Sequence of protein 2:
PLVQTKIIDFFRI

Sequence of protein 1:
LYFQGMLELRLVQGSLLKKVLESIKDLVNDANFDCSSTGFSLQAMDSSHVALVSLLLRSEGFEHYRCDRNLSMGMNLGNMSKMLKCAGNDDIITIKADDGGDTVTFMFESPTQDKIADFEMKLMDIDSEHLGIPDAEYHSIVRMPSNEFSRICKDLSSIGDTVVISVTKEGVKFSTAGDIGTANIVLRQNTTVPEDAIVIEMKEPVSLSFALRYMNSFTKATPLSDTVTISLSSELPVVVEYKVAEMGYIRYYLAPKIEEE

This data describes a binding interaction between two proteins.

Residue-level contacts at the interface:
Residue K303 in protein 1 is in contact with residue V4 in protein 2 (closest heavy-atom distance 3.2 Å).
Residue G176 in protein 1 is in contact with residue I14 in protein 2 (closest heavy-atom distance 3.7 Å).
Residue V94 in protein 1 interacts with residue T6 in protein 2 (closest heavy-atom distance 3.7 Å).
Residue L96 in protein 1 is in contact with residue F12 in protein 2 (closest heavy-atom distance 4.2 Å).
Residue P302 in protein 1 interacts with residue V4 in protein 2 (closest heavy-atom distance 3.9 Å).
Residue H93 in protein 1 interacts with residue K7 in protein 2 (closest heavy-atom distance 3.6 Å).
Residue L96 in protein 1 interacts with residue I8 in protein 2 (closest heavy-atom distance 4.2 Å).
Residue H93 in protein 1 contacts residue I9 in protein 2 (closest heavy-atom distance 4.6 Å).
Residue L175 in protein 1 contacts residue I14 in protein 2 (closest heavy-atom distance 3.6 Å).
Residue L175 in protein 1 contacts residue I9 in protein 2 (closest heavy-atom distance 3.6 Å).
Residue T206 in protein 1 is in contact with residue L3 in protein 2 (closest heavy-atom distance 4.6 Å).
Residue P302 in protein 1 contacts residue T6 in protein 2 (closest heavy-atom distance 2.7 Å).
Residue I304 in protein 1 interacts with residue V4 in protein 2 (closest heavy-atom distance 2.8 Å).
Residue M89 in protein 1 interacts with residue I8 in protein 2 (closest heavy-atom distance 4.0 Å).
Residue L175 in protein 1 interacts with residue I8 in protein 2 (closest heavy-atom distance 3.6 Å).
Residue I177 in protein 1 interacts with residue F12 in protein 2 (closest heavy-atom distance 4.0 Å).
Residue E173 in protein 1 is in contact with residue I14 in protein 2 (closest heavy-atom distance 5.0 Å).
Residue Y299 in protein 1 is in contact with residue I8 in protein 2 (closest heavy-atom distance 3.8 Å).
Residue I304 in protein 1 is in contact with residue Q5 in protein 2 (closest heavy-atom distance 4.9 Å).
Residue M89 in protein 1 is in contact with residue I9 in protein 2 (closest heavy-atom distance 4.2 Å).
Residue K303 in protein 1 interacts with residue Q5 in protein 2 (closest heavy-atom distance 3.5 Å).
Residue L175 in protein 1 is in contact with residue R13 in protein 2 (closest heavy-atom distance 3.3 Å).
Residue P283 in protein 1 contacts residue F11 in protein 2 (closest heavy-atom distance 3.6 Å).
Residue A95 in protein 1 is in contact with residue I8 in protein 2 (closest heavy-atom distance 3.8 Å).
Residue G176 in protein 1 is in contact with residue R13 in protein 2 (closest heavy-atom distance 2.8 Å).
Residue E281 in protein 1 interacts with residue F11 in protein 2 (closest heavy-atom distance 3.5 Å).
Residue E306 in protein 1 is in contact with residue V4 in protein 2 (closest heavy-atom distance 4.3 Å).
Residue A301 in protein 1 contacts residue K7 in protein 2 (closest heavy-atom distance 3.8 Å).
Residue Y299 in protein 1 contacts residue F12 in protein 2 (closest heavy-atom distance 3.9 Å).
Residue K303 in protein 1 is in contact with residue L3 in protein 2 (closest heavy-atom distance 3.9 Å).
Residue Y260 in protein 1 interacts with residue Q5 in protein 2 (closest heavy-atom distance 4.8 Å).
Residue I304 in protein 1 interacts with residue T6 in protein 2 (closest heavy-atom distance 3.7 Å).
Residue V94 in protein 1 contacts residue K7 in protein 2 (closest heavy-atom distance 4.7 Å).
Residue A301 in protein 1 is in contact with residue I8 in protein 2 (closest heavy-atom distance 3.9 Å).
Residue G176 in protein 1 contacts residue F12 in protein 2 (closest heavy-atom distance 3.5 Å).
Residue E305 in protein 1 is in contact with residue L3 in protein 2 (closest heavy-atom distance 3.6 Å).
Residue A301 in protein 1 is in contact with residue Q5 in protein 2 (closest heavy-atom distance 3.0 Å).
Residue L282 in protein 1 contacts residue F12 in protein 2 (closest heavy-atom distance 4.2 Å).
Residue H93 in protein 1 interacts with residue I8 in protein 2 (closest heavy-atom distance 2.9 Å).
Residue H174 in protein 1 is in contact with residue I14 in protein 2 (closest heavy-atom distance 2.9 Å).
Residue L300 in protein 1 is in contact with residue I8 in protein 2 (closest heavy-atom distance 4.3 Å).
Residue P178 in protein 1 is in contact with residue F12 in protein 2 (closest heavy-atom distance 3.6 Å).
Residue H174 in protein 1 contacts residue R13 in protein 2 (closest heavy-atom distance 4.5 Å).
Residue V94 in protein 1 is in contact with residue I8 in protein 2 (closest heavy-atom distance 3.4 Å).
Residue A257 in protein 1 is in contact with residue Q5 in protein 2 (closest heavy-atom distance 4.1 Å).
Residue I304 in protein 1 contacts residue L3 in protein 2 (closest heavy-atom distance 3.6 Å).
Residue P302 in protein 1 is in contact with residue Q5 in protein 2 (closest heavy-atom distance 3.4 Å).
Residue V94 in protein 1 contacts residue Q5 in protein 2 (closest heavy-atom distance 3.6 Å).
Residue A301 in protein 1 interacts with residue F11 in protein 2 (closest heavy-atom distance 3.9 Å).
Residue K303 in protein 1 contacts residue T6 in protein 2 (closest heavy-atom distance 4.6 Å).
Residue S255 in protein 1 contacts residue L3 in protein 2 (closest heavy-atom distance 3.7 Å).
Residue L175 in protein 1 is in contact with residue F12 in protein 2 (closest heavy-atom distance 4.1 Å).
Residue A301 in protein 1 interacts with residue T6 in protein 2 (closest heavy-atom distance 3.2 Å).
Residue P283 in protein 1 is in contact with residue I8 in protein 2 (closest heavy-atom distance 4.0 Å).
Residue P302 in protein 1 contacts residue F11 in protein 2 (closest heavy-atom distance 3.6 Å).
Residue P283 in protein 1 contacts residue F12 in protein 2 (closest heavy-atom distance 3.9 Å).
Residue L282 in protein 1 contacts residue F11 in protein 2 (closest heavy-atom distance 4.1 Å).